These two protein chains interact to form a complex.

Sequence of chain B:
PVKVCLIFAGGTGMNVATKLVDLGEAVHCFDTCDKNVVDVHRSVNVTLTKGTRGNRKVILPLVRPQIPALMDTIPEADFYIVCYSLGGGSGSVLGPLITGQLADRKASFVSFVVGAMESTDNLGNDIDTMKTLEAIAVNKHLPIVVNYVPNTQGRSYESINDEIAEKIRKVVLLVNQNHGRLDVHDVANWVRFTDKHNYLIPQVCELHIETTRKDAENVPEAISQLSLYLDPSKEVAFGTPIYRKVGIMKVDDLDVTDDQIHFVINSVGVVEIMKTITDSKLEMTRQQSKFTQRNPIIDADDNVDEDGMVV

Sequence of chain A:
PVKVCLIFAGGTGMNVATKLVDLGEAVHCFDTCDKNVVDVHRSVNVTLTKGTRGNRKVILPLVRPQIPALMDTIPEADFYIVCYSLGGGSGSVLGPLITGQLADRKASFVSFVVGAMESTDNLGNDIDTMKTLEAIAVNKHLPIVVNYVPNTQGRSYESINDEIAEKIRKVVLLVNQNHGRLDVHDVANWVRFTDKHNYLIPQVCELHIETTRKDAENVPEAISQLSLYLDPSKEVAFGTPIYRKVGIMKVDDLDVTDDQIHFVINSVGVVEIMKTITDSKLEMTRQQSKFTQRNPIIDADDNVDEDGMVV

Contacts between the two chains:
Residue K41 in chain B contacts residue H188 in chain A (closest heavy-atom distance 3.9 Å).
Residue I307 in chain B is in contact with residue K140 in chain A (closest heavy-atom distance 2.1 Å).
Residue M318 in chain B contacts residue L69 in chain A (closest heavy-atom distance 3.3 Å).
Residue R303 in chain B interacts with residue E143 in chain A (closest heavy-atom distance 3.9 Å).
Residue D316 in chain B contacts residue I145 in chain A (closest heavy-atom distance 3.4 Å).
Residue V319 in chain B is in contact with residue D137 in chain A (closest heavy-atom distance 3.9 Å).
Residue S128 in chain B is in contact with residue R253 in chain A (closest heavy-atom distance 4.0 Å).
Residue I306 in chain B interacts with residue K140 in chain A (closest heavy-atom distance 1.2 Å).
Residue Y166 in chain B contacts residue E244 in chain A (closest heavy-atom distance 3.1 Å).
Residue N64 in chain B contacts residue K205 in chain A (closest heavy-atom distance 1.9 Å).
Residue R59 in chain B contacts residue D192 in chain A (closest heavy-atom distance 3.9 Å).
Residue G317 in chain B is in contact with residue N148 in chain A (closest heavy-atom distance 4.1 Å).
Residue V320 in chain B contacts residue L69 in chain A (closest heavy-atom distance 3.2 Å).
Residue V319 in chain B interacts with residue R65 in chain A (closest heavy-atom distance 3.0 Å).
Residue E127 in chain B interacts with residue R253 in chain A (closest heavy-atom distance 2.7 Å).
Residue K41 in chain B contacts residue R190 in chain A (closest heavy-atom distance 3.0 Å).
Residue R59 in chain B contacts residue H194 in chain A (closest heavy-atom distance 0.9 Å).
Residue N21 in chain B contacts residue R190 in chain A (closest heavy-atom distance 3.9 Å).
Residue V320 in chain B interacts with residue R65 in chain A (closest heavy-atom distance 3.1 Å).
Residue E315 in chain B contacts residue N148 in chain A (closest heavy-atom distance 3.5 Å).
Residue K41 in chain B is in contact with residue G189 in chain A (closest heavy-atom distance 3.5 Å).
Residue R303 in chain B interacts with residue V280 in chain A (closest heavy-atom distance 2.9 Å).
Residue K41 in chain B interacts with residue D192 in chain A (closest heavy-atom distance 1.4 Å).
Residue S128 in chain B is in contact with residue I251 in chain A (closest heavy-atom distance 2.9 Å).
Residue T129 in chain B is in contact with residue I251 in chain A (closest heavy-atom distance 3.3 Å).
Residue T58 in chain B is in contact with residue H194 in chain A (closest heavy-atom distance 2.9 Å).
Residue N312 in chain B is in contact with residue K66 in chain A (closest heavy-atom distance 3.7 Å).
Residue D314 in chain B interacts with residue L69 in chain A (closest heavy-atom distance 3.7 Å).
Residue C39 in chain B is in contact with residue D192 in chain A (closest heavy-atom distance 3.9 Å).
Residue T129 in chain B is in contact with residue H206 in chain A (closest heavy-atom distance 4.1 Å).
Residue Q297 in chain B is in contact with residue P250 in chain A (closest heavy-atom distance 3.7 Å).
Residue K41 in chain B interacts with residue L191 in chain A (closest heavy-atom distance 2.6 Å).
Residue G317 in chain B is in contact with residue A144 in chain A (closest heavy-atom distance 3.7 Å).
Residue M293 in chain B is in contact with residue T249 in chain A (closest heavy-atom distance 3.2 Å).
Residue Q297 in chain B contacts residue I251 in chain A (closest heavy-atom distance 3.0 Å).
Residue T129 in chain B is in contact with residue Y208 in chain A (closest heavy-atom distance 3.6 Å).
Residue G317 in chain B interacts with residue T141 in chain A (closest heavy-atom distance 3.5 Å).
Residue Y166 in chain B is in contact with residue R190 in chain A (closest heavy-atom distance 3.2 Å).
Residue D130 in chain B is in contact with residue H206 in chain A (closest heavy-atom distance 1.6 Å).
Residue M318 in chain B interacts with residue V102 in chain A (closest heavy-atom distance 4.1 Å).
Residue D130 in chain B contacts residue I251 in chain A (closest heavy-atom distance 3.8 Å).
Residue D130 in chain B is in contact with residue Y252 in chain A (closest heavy-atom distance 3.3 Å).
Residue K41 in chain B is in contact with residue V193 in chain A (closest heavy-atom distance 2.4 Å).
Residue F300 in chain B contacts residue E230 in chain A (closest heavy-atom distance 0.6 Å).
Residue F300 in chain B contacts residue V277 in chain A (closest heavy-atom distance 3.0 Å).
Residue V319 in chain B is in contact with residue T141 in chain A (closest heavy-atom distance 3.8 Å).
Residue N42 in chain B interacts with residue R190 in chain A (closest heavy-atom distance 3.2 Å).
Residue S128 in chain B is in contact with residue Y252 in chain A (closest heavy-atom distance 4.0 Å).
Residue Q302 in chain B interacts with residue I210 in chain A (closest heavy-atom distance 2.8 Å).
Residue M293 in chain B contacts residue G248 in chain A (closest heavy-atom distance 3.9 Å).
Residue G63 in chain B contacts residue K205 in chain A (closest heavy-atom distance 2.9 Å).
Residue Q302 in chain B interacts with residue Q212 in chain A (closest heavy-atom distance 2.1 Å).
Residue D316 in chain B contacts residue R73 in chain A (closest heavy-atom distance 3.1 Å).
Residue M318 in chain B interacts with residue L106 in chain A (closest heavy-atom distance 3.9 Å).
Residue K41 in chain B is in contact with residue D195 in chain A (closest heavy-atom distance 3.9 Å).
Residue M318 in chain B interacts with residue T141 in chain A (closest heavy-atom distance 3.5 Å).
Residue M318 in chain B contacts residue R65 in chain A (closest heavy-atom distance 3.7 Å).
Residue V320 in chain B is in contact with residue K66 in chain A (closest heavy-atom distance 1.9 Å).
Residue Q297 in chain B is in contact with residue T249 in chain A (closest heavy-atom distance 1.8 Å).
Residue E127 in chain B interacts with residue K254 in chain A (closest heavy-atom distance 4.0 Å).